These two protein chains interact to form a complex.

Sequence of chain A:
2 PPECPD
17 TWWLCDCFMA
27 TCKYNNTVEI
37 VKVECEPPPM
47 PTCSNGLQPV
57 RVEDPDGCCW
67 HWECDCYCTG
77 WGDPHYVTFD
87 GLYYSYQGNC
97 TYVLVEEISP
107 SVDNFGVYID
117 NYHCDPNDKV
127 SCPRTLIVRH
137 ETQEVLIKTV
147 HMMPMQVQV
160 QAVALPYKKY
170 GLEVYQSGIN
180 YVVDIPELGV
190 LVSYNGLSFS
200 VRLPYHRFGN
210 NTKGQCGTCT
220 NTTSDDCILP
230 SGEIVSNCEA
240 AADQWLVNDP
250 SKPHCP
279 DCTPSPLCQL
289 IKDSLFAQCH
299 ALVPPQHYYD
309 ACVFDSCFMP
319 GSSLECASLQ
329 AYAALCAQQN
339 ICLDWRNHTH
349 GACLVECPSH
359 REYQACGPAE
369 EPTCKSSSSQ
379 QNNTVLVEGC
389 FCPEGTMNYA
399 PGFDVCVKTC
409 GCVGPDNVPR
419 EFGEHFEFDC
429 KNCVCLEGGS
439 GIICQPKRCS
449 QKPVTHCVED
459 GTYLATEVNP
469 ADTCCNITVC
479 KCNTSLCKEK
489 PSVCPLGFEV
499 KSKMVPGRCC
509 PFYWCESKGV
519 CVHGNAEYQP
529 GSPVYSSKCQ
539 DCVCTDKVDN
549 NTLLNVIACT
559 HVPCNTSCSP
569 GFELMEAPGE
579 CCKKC

Interface contacts:
Residue E525 in chain B is in contact with residue D544 in chain A (closest heavy-atom distance 3.1 Å).
Residue E435 in chain B is in contact with residue Q154 in chain A (closest heavy-atom distance 3.7 Å).
Residue K429 in chain B contacts residue D414 in chain A (closest heavy-atom distance 3.8 Å).
Residue I36 in chain B interacts with residue V34 in chain A (closest heavy-atom distance 3.5 Å).
Residue G400 in chain B is in contact with residue S438 in chain A (closest heavy-atom distance 3.5 Å).
Residue Y533 in chain B contacts residue Y533 in chain A (closest heavy-atom distance 2.7 Å).
Residue E435 in chain B interacts with residue V162 in chain A (closest heavy-atom distance 3.3 Å).
Residue Q527 in chain B interacts with residue P528 in chain A (closest heavy-atom distance 2.5 Å).
Residue V34 in chain B is in contact with residue I36 in chain A (closest heavy-atom distance 3.6 Å).
Residue F426 in chain B contacts residue D427 in chain A (closest heavy-atom distance 3.1 Å).
Residue I36 in chain B interacts with residue N31 in chain A (closest heavy-atom distance 2.8 Å).
Residue T33 in chain B interacts with residue V34 in chain A (closest heavy-atom distance 2.6 Å).
Residue E35 in chain B contacts residue N32 in chain A (closest heavy-atom distance 3.0 Å).
Residue A163 in chain B contacts residue G437 in chain A (closest heavy-atom distance 3.2 Å).
Residue V34 in chain B interacts with residue T33 in chain A (closest heavy-atom distance 3.1 Å).
Residue D427 in chain B is in contact with residue D427 in chain A (closest heavy-atom distance 3.7 Å).
Residue L434 in chain B is in contact with residue V162 in chain A (closest heavy-atom distance 3.5 Å).
Residue G437 in chain B is in contact with residue A163 in chain A (closest heavy-atom distance 3.2 Å).
Residue E35 in chain B is in contact with residue T33 in chain A (closest heavy-atom distance 3.7 Å).
Residue A163 in chain B contacts residue E435 in chain A (closest heavy-atom distance 2.8 Å).
Residue T33 in chain B interacts with residue K29 in chain A (closest heavy-atom distance 3.6 Å).
Residue D427 in chain B contacts residue F426 in chain A (closest heavy-atom distance 3.3 Å).
Residue E525 in chain B is in contact with residue T543 in chain A (closest heavy-atom distance 2.9 Å).
Residue P413 in chain B contacts residue F426 in chain A (closest heavy-atom distance 3.8 Å).
Residue V34 in chain B is in contact with residue N32 in chain A (closest heavy-atom distance 2.8 Å).
Residue P165 in chain B is in contact with residue G437 in chain A (closest heavy-atom distance 3.7 Å).
Residue V162 in chain B interacts with residue E435 in chain A (closest heavy-atom distance 3.2 Å).
Residue I36 in chain B interacts with residue N32 in chain A (closest heavy-atom distance 2.7 Å).
Residue N32 in chain B contacts residue V34 in chain A (closest heavy-atom distance 2.5 Å).
Residue V162 in chain B is in contact with residue L434 in chain A (closest heavy-atom distance 3.5 Å).
Residue T33 in chain B interacts with residue E35 in chain A (closest heavy-atom distance 2.5 Å).
Residue V532 in chain B contacts residue Y533 in chain A (closest heavy-atom distance 3.5 Å).
Residue E514 in chain B is in contact with residue E514 in chain A (closest heavy-atom distance 3.3 Å).
Residue S438 in chain B contacts residue F401 in chain A (closest heavy-atom distance 3.4 Å).
Residue E435 in chain B is in contact with residue A163 in chain A (closest heavy-atom distance 3.2 Å).
Residue P413 in chain B contacts residue C442 in chain A (closest heavy-atom distance 3.9 Å).
Residue G436 in chain B is in contact with residue P165 in chain A (closest heavy-atom distance 3.8 Å).
Residue V34 in chain B contacts residue V34 in chain A (closest heavy-atom distance 3.0 Å).
Residue N32 in chain B contacts residue E35 in chain A (closest heavy-atom distance 3.3 Å).
Residue F426 in chain B contacts residue P413 in chain A (closest heavy-atom distance 3.5 Å).
Residue K168 in chain B is in contact with residue E435 in chain A (closest heavy-atom distance 3.6 Å).
Residue F426 in chain B contacts residue F426 in chain A (closest heavy-atom distance 3.2 Å).
Residue N31 in chain B is in contact with residue I36 in chain A (closest heavy-atom distance 3.5 Å).
Residue C21 in chain B interacts with residue D22 in chain A (closest heavy-atom distance 3.2 Å).
Residue P531 in chain B is in contact with residue V532 in chain A (closest heavy-atom distance 3.6 Å).
Residue F401 in chain B interacts with residue S438 in chain A (closest heavy-atom distance 3.5 Å).
Residue Q527 in chain B is in contact with residue G529 in chain A (closest heavy-atom distance 3.9 Å).
Residue G437 in chain B contacts residue P165 in chain A (closest heavy-atom distance 3.7 Å).
Residue L434 in chain B interacts with residue A163 in chain A (closest heavy-atom distance 3.2 Å).
Residue G436 in chain B contacts residue A163 in chain A (closest heavy-atom distance 3.8 Å).
Residue P528 in chain B interacts with residue Q527 in chain A (closest heavy-atom distance 3.4 Å).
Residue P165 in chain B contacts residue G436 in chain A (closest heavy-atom distance 3.8 Å).
Residue D22 in chain B contacts residue C21 in chain A (closest heavy-atom distance 3.6 Å).
Residue V532 in chain B interacts with residue P531 in chain A (closest heavy-atom distance 3.4 Å).
Residue G529 in chain B interacts with residue S530 in chain A (closest heavy-atom distance 3.8 Å).
Residue C21 in chain B contacts residue C21 in chain A (closest heavy-atom distance 2.3 Å).
Residue A163 in chain B contacts residue L434 in chain A (closest heavy-atom distance 3.2 Å).
Residue N32 in chain B interacts with residue I36 in chain A (closest heavy-atom distance 2.5 Å).
Residue A163 in chain B contacts residue G436 in chain A (closest heavy-atom distance 3.7 Å).
Residue S438 in chain B is in contact with residue G400 in chain A (closest heavy-atom distance 3.4 Å).

Sequence of chain B:
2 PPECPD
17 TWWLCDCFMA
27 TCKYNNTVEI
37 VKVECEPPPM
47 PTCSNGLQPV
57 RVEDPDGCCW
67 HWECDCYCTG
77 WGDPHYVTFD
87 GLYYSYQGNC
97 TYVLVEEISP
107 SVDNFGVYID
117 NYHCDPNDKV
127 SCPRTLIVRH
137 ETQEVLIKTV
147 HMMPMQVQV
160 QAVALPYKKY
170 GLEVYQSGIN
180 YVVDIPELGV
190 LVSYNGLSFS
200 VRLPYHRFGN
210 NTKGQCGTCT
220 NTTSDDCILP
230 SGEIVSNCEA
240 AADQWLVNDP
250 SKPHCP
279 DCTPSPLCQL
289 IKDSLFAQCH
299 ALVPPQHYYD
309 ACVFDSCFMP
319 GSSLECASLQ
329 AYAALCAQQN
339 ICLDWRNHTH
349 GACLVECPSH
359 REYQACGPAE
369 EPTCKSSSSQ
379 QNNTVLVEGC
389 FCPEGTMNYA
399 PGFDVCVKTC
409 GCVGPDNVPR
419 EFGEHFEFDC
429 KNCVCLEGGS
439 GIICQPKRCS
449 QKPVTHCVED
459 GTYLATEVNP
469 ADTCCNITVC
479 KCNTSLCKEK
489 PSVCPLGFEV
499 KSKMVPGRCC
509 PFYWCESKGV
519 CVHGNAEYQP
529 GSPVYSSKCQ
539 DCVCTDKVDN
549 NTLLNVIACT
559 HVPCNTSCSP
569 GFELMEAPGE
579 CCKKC